Residue-level contacts at the interface:
Residue Q99 in chain A contacts residue T3 in chain B (closest heavy-atom distance 2.9 Å).
Residue Q21 in chain A interacts with residue D15 in chain B (closest heavy-atom distance 2.9 Å).
Residue V111 in chain A interacts with residue L128 in chain B (closest heavy-atom distance 3.2 Å).
Residue T120 in chain A contacts residue S118 in chain B (closest heavy-atom distance 2.8 Å).
Residue G7 in chain A interacts with residue P50 in chain B (closest heavy-atom distance 3.0 Å).
Residue S143 in chain A is in contact with residue Q23 in chain B (closest heavy-atom distance 2.9 Å).
Residue Q4 in chain A is in contact with residue R97 in chain B (closest heavy-atom distance 3.0 Å).
Residue D15 in chain A interacts with residue Q21 in chain B (closest heavy-atom distance 2.9 Å).
Residue T120 in chain A interacts with residue T117 in chain B (closest heavy-atom distance 3.1 Å).
Residue Y44 in chain A interacts with residue G166 in chain B (closest heavy-atom distance 2.5 Å).
Residue I19 in chain A contacts residue D15 in chain B (closest heavy-atom distance 2.8 Å).
Residue K135 in chain A is in contact with residue L147 in chain B (closest heavy-atom distance 3.1 Å).
Residue R97 in chain A interacts with residue S5 in chain B (closest heavy-atom distance 2.9 Å).
Residue P50 in chain A is in contact with residue G7 in chain B (closest heavy-atom distance 3.1 Å).
Residue L17 in chain A is in contact with residue L17 in chain B (closest heavy-atom distance 2.9 Å).
Residue T3 in chain A interacts with residue Q99 in chain B (closest heavy-atom distance 2.9 Å).
Residue Y8 in chain A interacts with residue R94 in chain B (closest heavy-atom distance 3.2 Å).
Residue Q21 in chain A interacts with residue E13 in chain B (closest heavy-atom distance 2.9 Å).
Residue A124 in chain A contacts residue P114 in chain B (closest heavy-atom distance 3.1 Å).
Residue Q4 in chain A is in contact with residue W96 in chain B (closest heavy-atom distance 3.1 Å).
Residue E55 in chain A contacts residue Y8 in chain B (closest heavy-atom distance 3.0 Å).
Residue G7 in chain A contacts residue Q53 in chain B (closest heavy-atom distance 3.1 Å).
Residue S5 in chain A contacts residue R97 in chain B (closest heavy-atom distance 2.9 Å).
Residue W116 in chain A is in contact with residue G122 in chain B (closest heavy-atom distance 2.8 Å).
Residue D112 in chain A contacts residue Q76 in chain B (closest heavy-atom distance 2.5 Å).
Residue Q144 in chain A is in contact with residue L26 in chain B (closest heavy-atom distance 3.2 Å).
Residue G166 in chain A contacts residue Y44 in chain B (closest heavy-atom distance 2.5 Å).
Residue T98 in chain A contacts residue Q4 in chain B (closest heavy-atom distance 2.4 Å).
Residue Y8 in chain A contacts residue E55 in chain B (closest heavy-atom distance 2.7 Å).
Residue T137 in chain A interacts with residue R94 in chain B (closest heavy-atom distance 3.1 Å).
Residue E55 in chain A contacts residue W140 in chain B (closest heavy-atom distance 2.4 Å).
Residue W96 in chain A contacts residue L128 in chain B (closest heavy-atom distance 3.0 Å).
Residue L147 in chain A interacts with residue K135 in chain B (closest heavy-atom distance 3.0 Å).
Residue Q53 in chain A interacts with residue G7 in chain B (closest heavy-atom distance 2.9 Å).
Residue S118 in chain A contacts residue T120 in chain B (closest heavy-atom distance 2.8 Å).
Residue Q4 in chain A is in contact with residue T98 in chain B (closest heavy-atom distance 2.5 Å).
Residue F78 in chain A contacts residue D112 in chain B (closest heavy-atom distance 2.8 Å).
Residue R94 in chain A is in contact with residue Y8 in chain B (closest heavy-atom distance 3.1 Å).
Residue R94 in chain A contacts residue T137 in chain B (closest heavy-atom distance 3.1 Å).
Residue D52 in chain A interacts with residue Q74 in chain B (closest heavy-atom distance 3.0 Å).
Residue Q23 in chain A interacts with residue Y165 in chain B (closest heavy-atom distance 3.1 Å).
Residue Q23 in chain A contacts residue E146 in chain B (closest heavy-atom distance 3.1 Å).
Residue T117 in chain A contacts residue T120 in chain B (closest heavy-atom distance 3.1 Å).
Residue D15 in chain A is in contact with residue I19 in chain B (closest heavy-atom distance 2.8 Å).
Residue Y22 in chain A interacts with residue S136 in chain B (closest heavy-atom distance 2.7 Å).
Residue N72 in chain A contacts residue I95 in chain B (closest heavy-atom distance 3.1 Å).
Residue S136 in chain A is in contact with residue Y22 in chain B (closest heavy-atom distance 2.3 Å).
Residue E18 in chain A interacts with residue T16 in chain B (closest heavy-atom distance 2.6 Å).
Residue P114 in chain A interacts with residue A124 in chain B (closest heavy-atom distance 3.1 Å).
Residue Q53 in chain A contacts residue F6 in chain B (closest heavy-atom distance 2.8 Å).
Residue F6 in chain A is in contact with residue Q53 in chain B (closest heavy-atom distance 2.8 Å).
Residue L157 in chain A is in contact with residue I88 in chain B (closest heavy-atom distance 3.1 Å).
Residue R97 in chain A is in contact with residue Q4 in chain B (closest heavy-atom distance 3.0 Å).
Residue L26 in chain A contacts residue Q144 in chain B (closest heavy-atom distance 3.2 Å).
Residue N40 in chain A interacts with residue T162 in chain B (closest heavy-atom distance 3.0 Å).
Residue Q23 in chain A is in contact with residue S143 in chain B (closest heavy-atom distance 2.9 Å).
Residue E13 in chain A is in contact with residue Q21 in chain B (closest heavy-atom distance 2.9 Å).
Residue W140 in chain A contacts residue E55 in chain B (closest heavy-atom distance 2.6 Å).
Residue G122 in chain A interacts with residue W116 in chain B (closest heavy-atom distance 2.8 Å).
Residue T16 in chain A interacts with residue E18 in chain B (closest heavy-atom distance 2.5 Å).

Sequence of chain B:
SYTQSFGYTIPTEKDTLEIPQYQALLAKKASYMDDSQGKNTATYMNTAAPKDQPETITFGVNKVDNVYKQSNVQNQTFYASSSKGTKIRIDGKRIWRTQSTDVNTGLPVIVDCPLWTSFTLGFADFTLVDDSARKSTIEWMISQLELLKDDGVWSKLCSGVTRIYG

Sequence of chain A:
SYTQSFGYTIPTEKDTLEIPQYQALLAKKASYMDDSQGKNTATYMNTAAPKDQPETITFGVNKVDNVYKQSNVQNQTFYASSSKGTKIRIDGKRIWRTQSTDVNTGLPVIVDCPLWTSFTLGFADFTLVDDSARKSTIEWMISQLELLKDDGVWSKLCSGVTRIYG

The following describes two proteins that form a bound complex.